Sequence of protein 1:
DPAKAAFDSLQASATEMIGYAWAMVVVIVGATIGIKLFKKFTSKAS

These two protein chains interact to form a complex.

Interface contacts:
Residue F45 in protein 2 is in contact with residue I39 in protein 1 (closest heavy-atom distance 4.8 Å).
Residue F45 in protein 2 is in contact with residue I32 in protein 1 (closest heavy-atom distance 4.3 Å).
Residue K48 in protein 2 interacts with residue I39 in protein 1 (closest heavy-atom distance 4.2 Å).
Residue S50 in protein 2 interacts with residue K43 in protein 1 (closest heavy-atom distance 4.2 Å).
Residue K48 in protein 2 contacts residue T36 in protein 1 (closest heavy-atom distance 3.8 Å).
Residue K48 in protein 2 contacts residue K43 in protein 1 (closest heavy-atom distance 3.4 Å).
Residue L41 in protein 2 interacts with residue I32 in protein 1 (closest heavy-atom distance 4.7 Å).
Residue F45 in protein 2 is in contact with residue T36 in protein 1 (closest heavy-atom distance 4.1 Å).
Residue F45 in protein 2 is in contact with residue A35 in protein 1 (closest heavy-atom distance 4.3 Å).

Sequence of protein 2:
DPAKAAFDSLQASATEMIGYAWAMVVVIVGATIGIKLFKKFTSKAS